Contacts between the two chains:
Residue V541 in chain B contacts residue Q12 in chain A (closest heavy-atom distance 4.1 Å).
Residue Y540 in chain B interacts with residue A14 in chain A (closest heavy-atom distance 3.7 Å).
Residue V541 in chain B contacts residue L13 in chain A (closest heavy-atom distance 4.5 Å).
Residue Y540 in chain B contacts residue D11 in chain A (closest heavy-atom distance 3.2 Å).
Residue H528 in chain B contacts residue D9 in chain A (closest heavy-atom distance 3.2 Å).
Residue E526 in chain B contacts residue W7 in chain A (closest heavy-atom distance 3.3 Å).
Residue G539 in chain B is in contact with residue L13 in chain A (closest heavy-atom distance 4.0 Å).
Residue V541 in chain B contacts residue A14 in chain A (closest heavy-atom distance 3.7 Å).
Residue Y540 in chain B contacts residue L13 in chain A (closest heavy-atom distance 4.3 Å).
Residue G539 in chain B contacts residue A14 in chain A (closest heavy-atom distance 3.0 Å).
Residue Y540 in chain B contacts residue Q12 in chain A (closest heavy-atom distance 3.3 Å).

These two protein chains interact to form a complex.

Sequence of chain A:
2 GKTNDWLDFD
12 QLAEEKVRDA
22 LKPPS

Sequence of chain B:
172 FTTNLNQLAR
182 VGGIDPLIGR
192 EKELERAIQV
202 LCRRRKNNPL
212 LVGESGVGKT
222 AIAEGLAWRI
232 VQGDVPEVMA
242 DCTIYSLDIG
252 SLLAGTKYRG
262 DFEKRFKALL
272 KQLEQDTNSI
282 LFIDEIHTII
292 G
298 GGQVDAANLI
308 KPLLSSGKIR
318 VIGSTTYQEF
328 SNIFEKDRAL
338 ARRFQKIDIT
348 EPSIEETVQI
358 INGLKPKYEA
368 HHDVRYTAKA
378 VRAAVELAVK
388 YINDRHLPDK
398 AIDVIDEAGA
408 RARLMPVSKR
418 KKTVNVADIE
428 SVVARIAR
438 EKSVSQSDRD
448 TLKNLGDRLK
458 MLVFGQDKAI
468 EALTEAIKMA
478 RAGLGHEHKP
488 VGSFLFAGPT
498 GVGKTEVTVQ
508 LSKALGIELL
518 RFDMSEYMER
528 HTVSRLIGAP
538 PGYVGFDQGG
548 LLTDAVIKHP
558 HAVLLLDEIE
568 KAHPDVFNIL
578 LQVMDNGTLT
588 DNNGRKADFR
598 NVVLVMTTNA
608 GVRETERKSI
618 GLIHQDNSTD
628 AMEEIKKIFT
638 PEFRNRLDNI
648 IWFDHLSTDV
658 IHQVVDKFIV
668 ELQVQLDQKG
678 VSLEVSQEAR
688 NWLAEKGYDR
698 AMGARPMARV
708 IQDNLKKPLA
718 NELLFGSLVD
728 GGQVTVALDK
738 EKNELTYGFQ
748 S